Sequence of protein 1:
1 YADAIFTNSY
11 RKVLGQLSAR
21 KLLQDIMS

Sequence of protein 2:
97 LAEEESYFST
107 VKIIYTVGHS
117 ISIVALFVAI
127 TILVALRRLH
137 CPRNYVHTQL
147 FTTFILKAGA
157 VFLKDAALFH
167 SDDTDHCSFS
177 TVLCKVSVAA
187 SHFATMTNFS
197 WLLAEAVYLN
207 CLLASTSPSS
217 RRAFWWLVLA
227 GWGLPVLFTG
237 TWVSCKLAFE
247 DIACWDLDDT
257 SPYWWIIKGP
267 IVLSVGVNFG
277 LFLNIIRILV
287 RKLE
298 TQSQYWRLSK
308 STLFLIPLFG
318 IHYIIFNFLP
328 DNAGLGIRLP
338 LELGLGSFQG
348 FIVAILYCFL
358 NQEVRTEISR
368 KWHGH

Residue-level contacts at the interface:
Residue F165 in protein 2 interacts with residue R11 in protein 1 (closest heavy-atom distance 3.7 Å).
Residue E339 in protein 2 is in contact with residue Y1 in protein 1 (closest heavy-atom distance 3.7 Å).
Residue F195 in protein 2 is in contact with residue Y1 in protein 1 (closest heavy-atom distance 4.3 Å).
Residue D328 in protein 2 contacts residue I5 in protein 1 (closest heavy-atom distance 3.1 Å).
Residue F165 in protein 2 is in contact with residue L14 in protein 1 (closest heavy-atom distance 4.2 Å).
Residue E339 in protein 2 contacts residue A2 in protein 1 (closest heavy-atom distance 3.5 Å).
Residue D254 in protein 2 contacts residue N8 in protein 1 (closest heavy-atom distance 3.1 Å).
Residue L340 in protein 2 contacts residue D3 in protein 1 (closest heavy-atom distance 4.1 Å).
Residue K160 in protein 2 interacts with residue T7 in protein 1 (closest heavy-atom distance 2.5 Å).
Residue W260 in protein 2 contacts residue Y1 in protein 1 (closest heavy-atom distance 3.4 Å).
Residue Y111 in protein 2 contacts residue F6 in protein 1 (closest heavy-atom distance 3.5 Å).
Residue F165 in protein 2 contacts residue Y10 in protein 1 (closest heavy-atom distance 3.4 Å).
Residue R335 in protein 2 contacts residue Y1 in protein 1 (closest heavy-atom distance 4.1 Å).
Residue C173 in protein 2 is in contact with residue G15 in protein 1 (closest heavy-atom distance 3.2 Å).
Residue L340 in protein 2 is in contact with residue F6 in protein 1 (closest heavy-atom distance 3.6 Å).
Residue F175 in protein 2 interacts with residue R11 in protein 1 (closest heavy-atom distance 4.2 Å).
Residue D252 in protein 2 is in contact with residue R11 in protein 1 (closest heavy-atom distance 2.5 Å).
Residue F104 in protein 2 is in contact with residue F6 in protein 1 (closest heavy-atom distance 3.4 Å).
Residue R335 in protein 2 contacts residue I5 in protein 1 (closest heavy-atom distance 3.7 Å).
Residue L336 in protein 2 is in contact with residue A2 in protein 1 (closest heavy-atom distance 3.8 Å).
Residue D254 in protein 2 contacts residue A4 in protein 1 (closest heavy-atom distance 4.3 Å).
Residue F104 in protein 2 is in contact with residue V13 in protein 1 (closest heavy-atom distance 4.3 Å).
Residue V157 in protein 2 interacts with residue D3 in protein 1 (closest heavy-atom distance 3.3 Å).
Residue D168 in protein 2 is in contact with residue S18 in protein 1 (closest heavy-atom distance 4.3 Å).
Residue D171 in protein 2 is in contact with residue L22 in protein 1 (closest heavy-atom distance 3.7 Å).
Residue L332 in protein 2 is in contact with residue I5 in protein 1 (closest heavy-atom distance 3.5 Å).
Residue T170 in protein 2 contacts residue S18 in protein 1 (closest heavy-atom distance 4.3 Å).
Residue H172 in protein 2 interacts with residue L14 in protein 1 (closest heavy-atom distance 3.4 Å).
Residue F165 in protein 2 is in contact with residue T7 in protein 1 (closest heavy-atom distance 4.3 Å).
Residue K108 in protein 2 is in contact with residue F6 in protein 1 (closest heavy-atom distance 4.0 Å).
Residue W260 in protein 2 is in contact with residue A4 in protein 1 (closest heavy-atom distance 4.1 Å).
Residue F104 in protein 2 interacts with residue Y10 in protein 1 (closest heavy-atom distance 3.3 Å).
Residue L97 in protein 2 contacts residue V13 in protein 1 (closest heavy-atom distance 4.2 Å).
Residue K160 in protein 2 is in contact with residue D3 in protein 1 (closest heavy-atom distance 3.1 Å).
Residue C173 in protein 2 interacts with residue A19 in protein 1 (closest heavy-atom distance 3.8 Å).
Residue Y111 in protein 2 interacts with residue D3 in protein 1 (closest heavy-atom distance 4.4 Å).
Residue E100 in protein 2 is in contact with residue V13 in protein 1 (closest heavy-atom distance 3.1 Å).
Residue E101 in protein 2 contacts residue L17 in protein 1 (closest heavy-atom distance 4.0 Å).
Residue D171 in protein 2 contacts residue S18 in protein 1 (closest heavy-atom distance 3.1 Å).
Residue T191 in protein 2 contacts residue Y1 in protein 1 (closest heavy-atom distance 3.3 Å).
Residue L253 in protein 2 is in contact with residue N8 in protein 1 (closest heavy-atom distance 4.3 Å).
Residue L340 in protein 2 interacts with residue A2 in protein 1 (closest heavy-atom distance 3.6 Å).
Residue V107 in protein 2 contacts residue F6 in protein 1 (closest heavy-atom distance 3.4 Å).
Residue L97 in protein 2 contacts residue L17 in protein 1 (closest heavy-atom distance 3.7 Å).
Residue E101 in protein 2 is in contact with residue Y10 in protein 1 (closest heavy-atom distance 4.1 Å).
Residue L97 in protein 2 contacts residue Q16 in protein 1 (closest heavy-atom distance 3.6 Å).
Residue H172 in protein 2 contacts residue G15 in protein 1 (closest heavy-atom distance 4.0 Å).
Residue A249 in protein 2 interacts with residue R11 in protein 1 (closest heavy-atom distance 2.9 Å).
Residue L164 in protein 2 is in contact with residue T7 in protein 1 (closest heavy-atom distance 4.1 Å).
Residue L336 in protein 2 interacts with residue F6 in protein 1 (closest heavy-atom distance 4.3 Å).
Residue I267 in protein 2 interacts with residue Y1 in protein 1 (closest heavy-atom distance 4.0 Å).
Residue F104 in protein 2 interacts with residue S9 in protein 1 (closest heavy-atom distance 3.9 Å).
Residue I263 in protein 2 contacts residue Y1 in protein 1 (closest heavy-atom distance 4.5 Å).
Residue H188 in protein 2 contacts residue Y1 in protein 1 (closest heavy-atom distance 2.8 Å).
Residue C250 in protein 2 interacts with residue R11 in protein 1 (closest heavy-atom distance 4.0 Å).
Residue S105 in protein 2 interacts with residue Y10 in protein 1 (closest heavy-atom distance 3.9 Å).
Residue H172 in protein 2 interacts with residue S18 in protein 1 (closest heavy-atom distance 4.0 Å).
Residue H172 in protein 2 contacts residue R11 in protein 1 (closest heavy-atom distance 3.1 Å).
Residue D252 in protein 2 is in contact with residue N8 in protein 1 (closest heavy-atom distance 2.6 Å).
Residue R335 in protein 2 interacts with residue A2 in protein 1 (closest heavy-atom distance 3.9 Å).

The following describes two proteins that form a bound complex.